Residue-level contacts at the interface:
Residue T46 in the first protein contacts residue Q8 in the second protein (closest heavy-atom distance 3.0 Å).
Residue M94 in the first protein contacts residue G4 in the second protein (closest heavy-atom distance 4.0 Å).
Residue S49 in the first protein is in contact with residue L5 in the second protein (closest heavy-atom distance 3.5 Å).
Residue D54 in the first protein is in contact with residue V2 in the second protein (closest heavy-atom distance 3.0 Å).
Residue L126 in the first protein is in contact with residue L21 in the second protein (closest heavy-atom distance 3.7 Å).
Residue F133 in the first protein interacts with residue F12 in the second protein (closest heavy-atom distance 4.3 Å).
Residue F137 in the first protein is in contact with residue F12 in the second protein (closest heavy-atom distance 3.5 Å).
Residue L98 in the first protein contacts residue Q8 in the second protein (closest heavy-atom distance 3.5 Å).
Residue Q50 in the first protein is in contact with residue L5 in the second protein (closest heavy-atom distance 3.0 Å).
Residue V40 in the first protein is in contact with residue L21 in the second protein (closest heavy-atom distance 3.7 Å).
Residue L42 in the first protein is in contact with residue L19 in the second protein (closest heavy-atom distance 3.7 Å).
Residue L136 in the first protein is in contact with residue F12 in the second protein (closest heavy-atom distance 3.2 Å).
Residue Q50 in the first protein interacts with residue V3 in the second protein (closest heavy-atom distance 3.2 Å).
Residue S48 in the first protein contacts residue D7 in the second protein (closest heavy-atom distance 4.4 Å).
Residue N127 in the first protein interacts with residue L19 in the second protein (closest heavy-atom distance 3.5 Å).
Residue Q50 in the first protein interacts with residue G4 in the second protein (closest heavy-atom distance 3.9 Å).
Residue M94 in the first protein contacts residue V3 in the second protein (closest heavy-atom distance 3.9 Å).
Residue W36 in the first protein is in contact with residue K22 in the second protein (closest heavy-atom distance 3.4 Å).
Residue L136 in the first protein is in contact with residue Y13 in the second protein (closest heavy-atom distance 3.6 Å).
Residue E90 in the first protein is in contact with residue V2 in the second protein (closest heavy-atom distance 4.0 Å).
Residue S48 in the first protein interacts with residue Q8 in the second protein (closest heavy-atom distance 4.5 Å).
Residue G99 in the first protein contacts residue F12 in the second protein (closest heavy-atom distance 4.3 Å).
Residue A87 in the first protein contacts residue V2 in the second protein (closest heavy-atom distance 4.0 Å).
Residue L44 in the first protein contacts residue Y13 in the second protein (closest heavy-atom distance 3.5 Å).
Residue S48 in the first protein interacts with residue L5 in the second protein (closest heavy-atom distance 3.6 Å).
Residue A47 in the first protein interacts with residue Q8 in the second protein (closest heavy-atom distance 4.2 Å).
Residue Y140 in the first protein interacts with residue D10 in the second protein (closest heavy-atom distance 3.3 Å).
Residue L42 in the first protein interacts with residue A17 in the second protein (closest heavy-atom distance 4.2 Å).
Residue Y56 in the first protein contacts residue V3 in the second protein (closest heavy-atom distance 3.5 Å).
Residue Q37 in the first protein is in contact with residue K22 in the second protein (closest heavy-atom distance 3.0 Å).
Residue L44 in the first protein contacts residue M15 in the second protein (closest heavy-atom distance 4.3 Å).
Residue S48 in the first protein interacts with residue T6 in the second protein (closest heavy-atom distance 4.3 Å).
Residue V40 in the first protein interacts with residue L19 in the second protein (closest heavy-atom distance 4.1 Å).
Residue L44 in the first protein interacts with residue L11 in the second protein (closest heavy-atom distance 3.3 Å).
Residue P124 in the first protein is in contact with residue L21 in the second protein (closest heavy-atom distance 4.2 Å).
Residue Y140 in the first protein contacts residue F12 in the second protein (closest heavy-atom distance 3.8 Å).
Residue D54 in the first protein is in contact with residue N1 in the second protein (closest heavy-atom distance 2.9 Å).
Residue L128 in the first protein is in contact with residue L19 in the second protein (closest heavy-atom distance 3.6 Å).
Residue D54 in the first protein contacts residue V3 in the second protein (closest heavy-atom distance 3.0 Å).
Residue L42 in the first protein contacts residue M15 in the second protein (closest heavy-atom distance 3.8 Å).
Residue L98 in the first protein contacts residue L5 in the second protein (closest heavy-atom distance 3.7 Å).
Residue Q125 in the first protein interacts with residue L19 in the second protein (closest heavy-atom distance 4.1 Å).
Residue V64 in the first protein is in contact with residue L19 in the second protein (closest heavy-atom distance 3.7 Å).
Residue I89 in the first protein is in contact with residue V2 in the second protein (closest heavy-atom distance 3.2 Å).
Residue I86 in the first protein interacts with residue V3 in the second protein (closest heavy-atom distance 3.8 Å).
Residue L128 in the first protein interacts with residue M15 in the second protein (closest heavy-atom distance 3.8 Å).
Residue E57 in the first protein contacts residue L5 in the second protein (closest heavy-atom distance 4.2 Å).
Residue Q125 in the first protein is in contact with residue L21 in the second protein (closest heavy-atom distance 4.1 Å).
Residue T46 in the first protein contacts residue L11 in the second protein (closest heavy-atom distance 3.8 Å).
Residue L126 in the first protein interacts with residue L19 in the second protein (closest heavy-atom distance 3.7 Å).
Residue P38 in the first protein is in contact with residue L21 in the second protein (closest heavy-atom distance 3.8 Å).
Residue V131 in the first protein interacts with residue Y13 in the second protein (closest heavy-atom distance 3.5 Å).
Residue W36 in the first protein interacts with residue L21 in the second protein (closest heavy-atom distance 3.7 Å).
Residue D53 in the first protein is in contact with residue N1 in the second protein (closest heavy-atom distance 2.8 Å).
Residue F133 in the first protein is in contact with residue Y13 in the second protein (closest heavy-atom distance 4.2 Å).
Residue D45 in the first protein contacts residue L11 in the second protein (closest heavy-atom distance 3.7 Å).
Residue G88 in the first protein contacts residue V2 in the second protein (closest heavy-atom distance 3.8 Å).
Residue V40 in the first protein interacts with residue A18 in the second protein (closest heavy-atom distance 3.6 Å).
Residue P38 in the first protein is in contact with residue K22 in the second protein (closest heavy-atom distance 3.3 Å).
Residue Y56 in the first protein interacts with residue L5 in the second protein (closest heavy-atom distance 3.6 Å).

These two protein chains interact to form a complex.

Sequence of the first protein:
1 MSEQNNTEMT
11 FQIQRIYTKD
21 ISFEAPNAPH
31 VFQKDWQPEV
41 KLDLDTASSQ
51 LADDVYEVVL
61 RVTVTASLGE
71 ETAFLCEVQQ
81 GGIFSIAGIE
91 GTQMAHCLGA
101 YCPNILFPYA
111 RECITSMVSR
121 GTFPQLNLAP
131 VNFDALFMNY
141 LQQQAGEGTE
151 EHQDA

Sequence of the second protein:
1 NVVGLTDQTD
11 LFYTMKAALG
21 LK